This data describes a binding interaction between two proteins.

Sequence of protein 2:
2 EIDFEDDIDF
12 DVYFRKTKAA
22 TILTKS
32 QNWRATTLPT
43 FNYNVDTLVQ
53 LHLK

Sequence of protein 1:
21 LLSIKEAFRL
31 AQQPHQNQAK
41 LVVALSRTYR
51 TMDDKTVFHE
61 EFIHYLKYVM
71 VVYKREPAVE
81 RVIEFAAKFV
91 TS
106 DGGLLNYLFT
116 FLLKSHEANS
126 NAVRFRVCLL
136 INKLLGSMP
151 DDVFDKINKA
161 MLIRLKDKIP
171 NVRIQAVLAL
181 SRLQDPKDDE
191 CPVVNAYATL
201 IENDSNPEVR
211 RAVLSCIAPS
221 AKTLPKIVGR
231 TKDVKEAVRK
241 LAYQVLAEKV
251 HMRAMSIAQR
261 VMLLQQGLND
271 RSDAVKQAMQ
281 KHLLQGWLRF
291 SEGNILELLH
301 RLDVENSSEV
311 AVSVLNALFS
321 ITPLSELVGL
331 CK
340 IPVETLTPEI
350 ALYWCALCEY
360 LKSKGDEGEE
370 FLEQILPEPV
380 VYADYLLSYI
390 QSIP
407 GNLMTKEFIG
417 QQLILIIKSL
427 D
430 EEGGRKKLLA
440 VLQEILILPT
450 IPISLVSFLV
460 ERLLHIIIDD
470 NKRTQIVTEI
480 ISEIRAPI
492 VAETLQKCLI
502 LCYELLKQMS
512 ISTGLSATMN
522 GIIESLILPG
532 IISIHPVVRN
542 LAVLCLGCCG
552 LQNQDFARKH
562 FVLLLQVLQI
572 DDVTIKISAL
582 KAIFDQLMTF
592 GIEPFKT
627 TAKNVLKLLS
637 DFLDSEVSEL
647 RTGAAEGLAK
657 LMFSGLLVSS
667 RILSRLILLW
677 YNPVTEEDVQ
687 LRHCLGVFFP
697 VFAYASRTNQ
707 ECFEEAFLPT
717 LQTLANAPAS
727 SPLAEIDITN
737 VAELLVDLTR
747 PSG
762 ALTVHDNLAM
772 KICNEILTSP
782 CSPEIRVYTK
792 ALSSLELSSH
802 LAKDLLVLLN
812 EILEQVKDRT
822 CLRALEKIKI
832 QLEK

Contacts between the two chains:
Residue K232 in protein 1 interacts with residue T38 in protein 2 (closest heavy-atom distance 3.4 Å).
Residue A123 in protein 1 contacts residue Y14 in protein 2 (closest heavy-atom distance 3.5 Å).
Residue K232 in protein 1 contacts residue L39 in protein 2 (closest heavy-atom distance 2.8 Å).
Residue V693 in protein 1 is in contact with residue V47 in protein 2 (closest heavy-atom distance 3.4 Å).
Residue Q32 in protein 1 contacts residue E2 in protein 2 (closest heavy-atom distance 3.0 Å).
Residue K656 in protein 1 interacts with residue L50 in protein 2 (closest heavy-atom distance 2.9 Å).
Residue S125 in protein 1 interacts with residue Y14 in protein 2 (closest heavy-atom distance 3.1 Å).
Residue E202 in protein 1 interacts with residue W34 in protein 2 (closest heavy-atom distance 3.5 Å).
Residue V234 in protein 1 contacts residue T37 in protein 2 (closest heavy-atom distance 2.4 Å).
Residue E76 in protein 1 is in contact with residue E2 in protein 2 (closest heavy-atom distance 2.7 Å).
Residue C690 in protein 1 is in contact with residue Y45 in protein 2 (closest heavy-atom distance 3.2 Å).
Residue D586 in protein 1 contacts residue H54 in protein 2 (closest heavy-atom distance 2.6 Å).
Residue E202 in protein 1 is in contact with residue T37 in protein 2 (closest heavy-atom distance 3.1 Å).
Residue K166 in protein 1 is in contact with residue I23 in protein 2 (closest heavy-atom distance 2.7 Å).
Residue S120 in protein 1 contacts residue F15 in protein 2 (closest heavy-atom distance 3.5 Å).
Residue V234 in protein 1 is in contact with residue A36 in protein 2 (closest heavy-atom distance 3.5 Å).
Residue R230 in protein 1 interacts with residue T37 in protein 2 (closest heavy-atom distance 3.2 Å).
Residue R164 in protein 1 is in contact with residue T22 in protein 2 (closest heavy-atom distance 3.6 Å).
Residue V71 in protein 1 interacts with residue Y14 in protein 2 (closest heavy-atom distance 3.5 Å).
Residue N203 in protein 1 contacts residue Q32 in protein 2 (closest heavy-atom distance 3.5 Å).
Residue N124 in protein 1 is in contact with residue V13 in protein 2 (closest heavy-atom distance 3.0 Å).
Residue Y68 in protein 1 contacts residue F11 in protein 2 (closest heavy-atom distance 3.3 Å).
Residue Y68 in protein 1 contacts residue D4 in protein 2 (closest heavy-atom distance 3.4 Å).
Residue D586 in protein 1 is in contact with residue L53 in protein 2 (closest heavy-atom distance 3.1 Å).
Residue V685 in protein 1 is in contact with residue F43 in protein 2 (closest heavy-atom distance 3.6 Å).
Residue K25 in protein 1 contacts residue E6 in protein 2 (closest heavy-atom distance 2.7 Å).
Residue L507 in protein 1 contacts residue K56 in protein 2 (closest heavy-atom distance 3.2 Å).
Residue Y65 in protein 1 contacts residue F5 in protein 2 (closest heavy-atom distance 3.3 Å).
Residue D233 in protein 1 interacts with residue T37 in protein 2 (closest heavy-atom distance 3.4 Å).
Residue E122 in protein 1 is in contact with residue K17 in protein 2 (closest heavy-atom distance 3.5 Å).
Residue K67 in protein 1 is in contact with residue F11 in protein 2 (closest heavy-atom distance 3.6 Å).
Residue K168 in protein 1 is in contact with residue T22 in protein 2 (closest heavy-atom distance 3.0 Å).
Residue Q32 in protein 1 interacts with residue I3 in protein 2 (closest heavy-atom distance 2.4 Å).
Residue F116 in protein 1 is in contact with residue F15 in protein 2 (closest heavy-atom distance 3.6 Å).
Residue K656 in protein 1 contacts residue H54 in protein 2 (closest heavy-atom distance 3.2 Å).
Residue Q686 in protein 1 interacts with residue F43 in protein 2 (closest heavy-atom distance 3.1 Å).
Residue Y68 in protein 1 is in contact with residue D7 in protein 2 (closest heavy-atom distance 2.6 Å).
Residue R129 in protein 1 is in contact with residue A21 in protein 2 (closest heavy-atom distance 3.5 Å).
Residue H689 in protein 1 interacts with residue F43 in protein 2 (closest heavy-atom distance 3.3 Å).
Residue N124 in protein 1 interacts with residue R16 in protein 2 (closest heavy-atom distance 2.8 Å).
Residue K656 in protein 1 is in contact with residue Q52 in protein 2 (closest heavy-atom distance 2.8 Å).
Residue V69 in protein 1 contacts residue I3 in protein 2 (closest heavy-atom distance 3.2 Å).
Residue N124 in protein 1 contacts residue Y14 in protein 2 (closest heavy-atom distance 3.6 Å).
Residue K582 in protein 1 interacts with residue H54 in protein 2 (closest heavy-atom distance 3.5 Å).
Residue D586 in protein 1 is in contact with residue L55 in protein 2 (closest heavy-atom distance 2.9 Å).
Residue R164 in protein 1 interacts with residue A21 in protein 2 (closest heavy-atom distance 3.5 Å).
Residue E652 in protein 1 is in contact with residue Y45 in protein 2 (closest heavy-atom distance 3.2 Å).
Residue K166 in protein 1 interacts with residue T22 in protein 2 (closest heavy-atom distance 3.1 Å).
Residue K168 in protein 1 contacts residue A20 in protein 2 (closest heavy-atom distance 3.5 Å).
Residue K656 in protein 1 is in contact with residue T49 in protein 2 (closest heavy-atom distance 3.5 Å).
Residue E122 in protein 1 interacts with residue A21 in protein 2 (closest heavy-atom distance 3.1 Å).
Residue R230 in protein 1 is in contact with residue T38 in protein 2 (closest heavy-atom distance 3.0 Å).
Residue Q32 in protein 1 contacts residue F5 in protein 2 (closest heavy-atom distance 3.3 Å).
Residue K508 in protein 1 interacts with residue K56 in protein 2 (closest heavy-atom distance 3.6 Å).
Residue N124 in protein 1 interacts with residue T18 in protein 2 (closest heavy-atom distance 3.4 Å).
Residue A123 in protein 1 contacts residue F15 in protein 2 (closest heavy-atom distance 3.1 Å).
Residue K168 in protein 1 interacts with residue A21 in protein 2 (closest heavy-atom distance 3.2 Å).
Residue V128 in protein 1 interacts with residue F15 in protein 2 (closest heavy-atom distance 3.4 Å).
Residue R210 in protein 1 interacts with residue T37 in protein 2 (closest heavy-atom distance 3.4 Å).
Residue V79 in protein 1 interacts with residue I3 in protein 2 (closest heavy-atom distance 3.5 Å).